Interface contacts:
Residue E722 in the first protein is in contact with residue R691 in the second protein (closest heavy-atom distance 3.0 Å).
Residue Y703 in the first protein is in contact with residue A702 in the second protein (closest heavy-atom distance 3.7 Å).
Residue Q715 in the first protein interacts with residue G683 in the second protein (closest heavy-atom distance 4.3 Å).
Residue N710 in the first protein is in contact with residue A702 in the second protein (closest heavy-atom distance 4.2 Å).
Residue Q715 in the first protein is in contact with residue T695 in the second protein (closest heavy-atom distance 3.7 Å).
Residue T695 in the first protein is in contact with residue Q715 in the second protein (closest heavy-atom distance 3.5 Å).
Residue A702 in the first protein interacts with residue A702 in the second protein (closest heavy-atom distance 4.8 Å).
Residue R689 in the first protein is in contact with residue L692 in the second protein (closest heavy-atom distance 3.7 Å).
Residue T695 in the first protein interacts with residue C716 in the second protein (closest heavy-atom distance 4.1 Å).
Residue A702 in the first protein is in contact with residue L706 in the second protein (closest heavy-atom distance 3.7 Å).
Residue R691 in the first protein interacts with residue M719 in the second protein (closest heavy-atom distance 4.0 Å).
Residue M719 in the first protein interacts with residue E688 in the second protein (closest heavy-atom distance 4.3 Å).
Residue M719 in the first protein interacts with residue L692 in the second protein (closest heavy-atom distance 3.5 Å).
Residue Q715 in the first protein interacts with residue R691 in the second protein (closest heavy-atom distance 4.2 Å).
Residue T695 in the first protein contacts residue A696 in the second protein (closest heavy-atom distance 4.0 Å).
Residue W712 in the first protein interacts with residue G699 in the second protein (closest heavy-atom distance 3.4 Å).
Residue N710 in the first protein is in contact with residue L701 in the second protein (closest heavy-atom distance 4.9 Å).
Residue A702 in the first protein contacts residue Y703 in the second protein (closest heavy-atom distance 3.6 Å).
Residue G699 in the first protein contacts residue W712 in the second protein (closest heavy-atom distance 3.2 Å).
Residue Q715 in the first protein interacts with residue V679 in the second protein (closest heavy-atom distance 4.3 Å).
Residue W712 in the first protein is in contact with residue A698 in the second protein (closest heavy-atom distance 3.5 Å).
Residue Q715 in the first protein contacts residue A698 in the second protein (closest heavy-atom distance 5.0 Å).
Residue V679 in the first protein interacts with residue Q715 in the second protein (closest heavy-atom distance 5.0 Å).
Residue L692 in the first protein interacts with residue F732 in the second protein (closest heavy-atom distance 4.4 Å).
Residue E688 in the first protein interacts with residue R689 in the second protein (closest heavy-atom distance 3.8 Å).
Residue A696 in the first protein contacts residue T695 in the second protein (closest heavy-atom distance 4.0 Å).
Residue L706 in the first protein is in contact with residue A702 in the second protein (closest heavy-atom distance 4.5 Å).
Residue I693 in the first protein interacts with residue L692 in the second protein (closest heavy-atom distance 3.6 Å).
Residue M719 in the first protein interacts with residue R691 in the second protein (closest heavy-atom distance 3.6 Å).
Residue L692 in the first protein interacts with residue I693 in the second protein (closest heavy-atom distance 3.7 Å).
Residue L723 in the first protein contacts residue E688 in the second protein (closest heavy-atom distance 3.2 Å).
Residue T695 in the first protein is in contact with residue M719 in the second protein (closest heavy-atom distance 4.0 Å).
Residue Q715 in the first protein interacts with residue A694 in the second protein (closest heavy-atom distance 4.5 Å).
Residue A694 in the first protein is in contact with residue Q715 in the second protein (closest heavy-atom distance 4.4 Å).
Residue E688 in the first protein is in contact with residue M719 in the second protein (closest heavy-atom distance 4.9 Å).
Residue R691 in the first protein contacts residue Q715 in the second protein (closest heavy-atom distance 3.9 Å).
Residue G699 in the first protein interacts with residue G699 in the second protein (closest heavy-atom distance 4.8 Å).
Residue T695 in the first protein is in contact with residue W712 in the second protein (closest heavy-atom distance 3.3 Å).
Residue L692 in the first protein contacts residue M719 in the second protein (closest heavy-atom distance 3.6 Å).
Residue W712 in the first protein interacts with residue T695 in the second protein (closest heavy-atom distance 3.5 Å).
Residue S684 in the first protein is in contact with residue Q715 in the second protein (closest heavy-atom distance 4.6 Å).
Residue L692 in the first protein contacts residue R689 in the second protein (closest heavy-atom distance 3.8 Å).
Residue E688 in the first protein interacts with residue E722 in the second protein (closest heavy-atom distance 3.7 Å).
Residue M719 in the first protein contacts residue T695 in the second protein (closest heavy-atom distance 3.9 Å).
Residue E722 in the first protein is in contact with residue E688 in the second protein (closest heavy-atom distance 3.1 Å).
Residue A698 in the first protein is in contact with residue Q715 in the second protein (closest heavy-atom distance 4.9 Å).
Residue F732 in the first protein contacts residue L692 in the second protein (closest heavy-atom distance 4.6 Å).
Residue L692 in the first protein interacts with residue A696 in the second protein (closest heavy-atom distance 4.9 Å).
Residue E688 in the first protein contacts residue L723 in the second protein (closest heavy-atom distance 3.2 Å).
Residue V679 in the first protein is in contact with residue A711 in the second protein (closest heavy-atom distance 4.8 Å).
Residue R691 in the first protein contacts residue E722 in the second protein (closest heavy-atom distance 3.0 Å).
Residue G683 in the first protein contacts residue Q715 in the second protein (closest heavy-atom distance 3.7 Å).
Residue E688 in the first protein is in contact with residue D724 in the second protein (closest heavy-atom distance 4.7 Å).
Residue L692 in the first protein is in contact with residue L692 in the second protein (closest heavy-atom distance 3.7 Å).
Residue A698 in the first protein contacts residue W712 in the second protein (closest heavy-atom distance 3.3 Å).
Residue N710 in the first protein contacts residue A698 in the second protein (closest heavy-atom distance 4.9 Å).
Residue R691 in the first protein is in contact with residue K718 in the second protein (closest heavy-atom distance 4.6 Å).
Residue C716 in the first protein contacts residue T695 in the second protein (closest heavy-atom distance 4.2 Å).

Sequence of the second protein:
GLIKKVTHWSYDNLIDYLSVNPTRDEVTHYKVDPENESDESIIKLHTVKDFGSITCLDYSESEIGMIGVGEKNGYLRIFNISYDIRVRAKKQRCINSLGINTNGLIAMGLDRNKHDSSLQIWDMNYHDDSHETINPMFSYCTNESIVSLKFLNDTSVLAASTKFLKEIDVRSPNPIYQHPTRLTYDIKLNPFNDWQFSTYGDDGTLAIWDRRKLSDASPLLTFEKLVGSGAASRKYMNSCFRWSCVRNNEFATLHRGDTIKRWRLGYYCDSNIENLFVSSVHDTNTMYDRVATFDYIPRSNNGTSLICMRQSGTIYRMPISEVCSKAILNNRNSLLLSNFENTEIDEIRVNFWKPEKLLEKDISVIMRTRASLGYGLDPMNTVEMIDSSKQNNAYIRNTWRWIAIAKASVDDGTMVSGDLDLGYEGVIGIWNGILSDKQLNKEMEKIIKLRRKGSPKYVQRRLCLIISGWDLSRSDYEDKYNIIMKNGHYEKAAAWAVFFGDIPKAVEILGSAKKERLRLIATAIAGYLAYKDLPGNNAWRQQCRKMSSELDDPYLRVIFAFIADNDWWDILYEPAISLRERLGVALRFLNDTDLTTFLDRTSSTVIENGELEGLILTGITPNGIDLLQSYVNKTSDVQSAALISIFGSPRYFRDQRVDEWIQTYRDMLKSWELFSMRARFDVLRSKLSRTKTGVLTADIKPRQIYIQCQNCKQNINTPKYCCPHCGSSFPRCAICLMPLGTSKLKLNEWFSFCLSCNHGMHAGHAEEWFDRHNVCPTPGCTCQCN

Sequence of the first protein:
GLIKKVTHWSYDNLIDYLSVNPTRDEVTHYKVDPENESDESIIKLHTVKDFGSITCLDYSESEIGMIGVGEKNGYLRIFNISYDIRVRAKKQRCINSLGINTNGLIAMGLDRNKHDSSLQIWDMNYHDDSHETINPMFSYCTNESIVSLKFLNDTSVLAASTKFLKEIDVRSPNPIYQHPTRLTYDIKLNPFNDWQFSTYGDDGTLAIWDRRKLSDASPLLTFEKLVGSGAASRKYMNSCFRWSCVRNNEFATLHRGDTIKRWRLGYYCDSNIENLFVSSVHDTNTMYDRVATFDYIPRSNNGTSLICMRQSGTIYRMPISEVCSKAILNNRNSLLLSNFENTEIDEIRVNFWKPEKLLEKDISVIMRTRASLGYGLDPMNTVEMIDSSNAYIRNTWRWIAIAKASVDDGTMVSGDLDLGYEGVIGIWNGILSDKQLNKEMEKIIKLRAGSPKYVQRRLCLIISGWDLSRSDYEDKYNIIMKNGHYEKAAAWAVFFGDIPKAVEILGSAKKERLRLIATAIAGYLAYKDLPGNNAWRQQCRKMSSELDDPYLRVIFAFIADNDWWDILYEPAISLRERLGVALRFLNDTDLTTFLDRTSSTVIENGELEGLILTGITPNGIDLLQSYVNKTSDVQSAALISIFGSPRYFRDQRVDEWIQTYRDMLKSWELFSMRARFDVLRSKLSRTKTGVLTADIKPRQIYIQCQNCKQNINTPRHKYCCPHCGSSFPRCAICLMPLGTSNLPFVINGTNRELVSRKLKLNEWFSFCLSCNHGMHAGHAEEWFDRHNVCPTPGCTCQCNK

The following describes two proteins that form a bound complex.